Sequence of the second protein:
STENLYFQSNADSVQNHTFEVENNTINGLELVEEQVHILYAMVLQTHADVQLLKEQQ

These two protein chains interact to form a complex.

Sequence of the first protein:
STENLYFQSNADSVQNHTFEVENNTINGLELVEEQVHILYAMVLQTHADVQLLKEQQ

Contacts between the two chains:
Residue V43 in the first protein is in contact with residue L39 in the second protein (closest heavy-atom distance 4.3 Å).
Residue L29 in the first protein contacts residue T25 in the second protein (closest heavy-atom distance 3.6 Å).
Residue L53 in the first protein is in contact with residue L53 in the second protein (closest heavy-atom distance 3.8 Å).
Residue V50 in the first protein is in contact with residue L53 in the second protein (closest heavy-atom distance 4.2 Å).
Residue V43 in the first protein interacts with residue V43 in the second protein (closest heavy-atom distance 3.8 Å).
Residue L44 in the first protein contacts residue M42 in the second protein (closest heavy-atom distance 4.2 Å).
Residue E33 in the first protein is in contact with residue V32 in the second protein (closest heavy-atom distance 3.8 Å).
Residue T25 in the first protein contacts residue T25 in the second protein (closest heavy-atom distance 3.5 Å).
Residue Q57 in the first protein is in contact with residue Q56 in the second protein (closest heavy-atom distance 3.3 Å).
Residue T18 in the first protein is in contact with residue T18 in the second protein (closest heavy-atom distance 4.8 Å).
Residue I26 in the first protein is in contact with residue V21 in the second protein (closest heavy-atom distance 4.4 Å).
Residue V50 in the first protein interacts with residue V50 in the second protein (closest heavy-atom distance 3.8 Å).
Residue Q51 in the first protein is in contact with residue D49 in the second protein (closest heavy-atom distance 4.8 Å).
Residue F19 in the first protein contacts residue V14 in the second protein (closest heavy-atom distance 4.5 Å).
Residue V50 in the first protein is in contact with residue T46 in the second protein (closest heavy-atom distance 4.0 Å).
Residue T46 in the first protein is in contact with residue T46 in the second protein (closest heavy-atom distance 3.8 Å).
Residue L39 in the first protein contacts residue L39 in the second protein (closest heavy-atom distance 4.1 Å).
Residue E22 in the first protein contacts residue E22 in the second protein (closest heavy-atom distance 4.3 Å).
Residue V36 in the first protein is in contact with residue Q35 in the second protein (closest heavy-atom distance 3.6 Å).
Residue K54 in the first protein interacts with residue L53 in the second protein (closest heavy-atom distance 4.2 Å).
Residue K54 in the first protein interacts with residue D49 in the second protein (closest heavy-atom distance 3.7 Å).
Residue E33 in the first protein contacts residue Q35 in the second protein (closest heavy-atom distance 2.5 Å).
Residue V36 in the first protein is in contact with residue V32 in the second protein (closest heavy-atom distance 4.3 Å).
Residue L29 in the first protein contacts residue G28 in the second protein (closest heavy-atom distance 4.1 Å).
Residue V36 in the first protein is in contact with residue L39 in the second protein (closest heavy-atom distance 4.0 Å).
Residue F19 in the first protein interacts with residue T18 in the second protein (closest heavy-atom distance 5.0 Å).
Residue V50 in the first protein interacts with residue D49 in the second protein (closest heavy-atom distance 3.8 Å).
Residue E22 in the first protein contacts residue T18 in the second protein (closest heavy-atom distance 3.4 Å).
Residue L29 in the first protein interacts with residue L29 in the second protein (closest heavy-atom distance 3.9 Å).
Residue V32 in the first protein is in contact with residue V32 in the second protein (closest heavy-atom distance 3.8 Å).
Residue Q57 in the first protein contacts residue Q57 in the second protein (closest heavy-atom distance 3.9 Å).
Residue I26 in the first protein contacts residue T25 in the second protein (closest heavy-atom distance 4.1 Å).
Residue Q15 in the first protein is in contact with residue V14 in the second protein (closest heavy-atom distance 3.9 Å).
Residue H47 in the first protein contacts residue T46 in the second protein (closest heavy-atom distance 4.6 Å).
Residue Q57 in the first protein interacts with residue L53 in the second protein (closest heavy-atom distance 4.1 Å).
Residue Q15 in the first protein interacts with residue T18 in the second protein (closest heavy-atom distance 4.7 Å).
Residue L29 in the first protein is in contact with residue V32 in the second protein (closest heavy-atom distance 4.0 Å).
Residue Y40 in the first protein interacts with residue L39 in the second protein (closest heavy-atom distance 3.7 Å).
Residue Y40 in the first protein is in contact with residue M42 in the second protein (closest heavy-atom distance 4.1 Å).
Residue E22 in the first protein contacts residue V21 in the second protein (closest heavy-atom distance 3.7 Å).
Residue V43 in the first protein is in contact with residue M42 in the second protein (closest heavy-atom distance 3.8 Å).